Interface contacts:
Residue I43 in the first protein is in contact with residue D113 in the second protein (closest heavy-atom distance 3.7 Å).
Residue I43 in the first protein interacts with residue L112 in the second protein (closest heavy-atom distance 4.9 Å).
Residue Y42 in the first protein is in contact with residue D113 in the second protein (closest heavy-atom distance 4.3 Å).
Residue K176 in the first protein is in contact with residue D115 in the second protein (closest heavy-atom distance 3.4 Å).
Residue I43 in the first protein interacts with residue G111 in the second protein (closest heavy-atom distance 4.8 Å).
Residue Y42 in the first protein contacts residue D115 in the second protein (closest heavy-atom distance 3.5 Å).
Residue T173 in the first protein contacts residue D115 in the second protein (closest heavy-atom distance 4.8 Å).
Residue K172 in the first protein contacts residue D115 in the second protein (closest heavy-atom distance 3.6 Å).

Sequence of the first protein:
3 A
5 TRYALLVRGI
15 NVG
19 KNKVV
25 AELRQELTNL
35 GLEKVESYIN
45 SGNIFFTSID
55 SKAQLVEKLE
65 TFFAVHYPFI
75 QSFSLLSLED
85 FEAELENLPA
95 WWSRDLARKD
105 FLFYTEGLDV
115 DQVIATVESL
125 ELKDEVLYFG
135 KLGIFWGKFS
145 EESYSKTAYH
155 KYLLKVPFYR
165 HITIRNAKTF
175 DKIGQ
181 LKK

Sequence of the second protein:
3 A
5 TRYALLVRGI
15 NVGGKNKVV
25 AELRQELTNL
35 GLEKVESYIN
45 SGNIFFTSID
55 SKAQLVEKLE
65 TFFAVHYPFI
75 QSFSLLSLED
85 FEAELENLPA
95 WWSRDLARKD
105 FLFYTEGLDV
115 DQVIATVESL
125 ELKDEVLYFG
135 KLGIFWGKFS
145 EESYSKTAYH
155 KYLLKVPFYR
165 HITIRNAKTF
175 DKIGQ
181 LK

This data describes a binding interaction between two proteins.